Sequence of protein 1:
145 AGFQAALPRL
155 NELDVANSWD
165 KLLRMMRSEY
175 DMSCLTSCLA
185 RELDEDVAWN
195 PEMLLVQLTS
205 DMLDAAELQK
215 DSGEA

Sequence of protein 2:
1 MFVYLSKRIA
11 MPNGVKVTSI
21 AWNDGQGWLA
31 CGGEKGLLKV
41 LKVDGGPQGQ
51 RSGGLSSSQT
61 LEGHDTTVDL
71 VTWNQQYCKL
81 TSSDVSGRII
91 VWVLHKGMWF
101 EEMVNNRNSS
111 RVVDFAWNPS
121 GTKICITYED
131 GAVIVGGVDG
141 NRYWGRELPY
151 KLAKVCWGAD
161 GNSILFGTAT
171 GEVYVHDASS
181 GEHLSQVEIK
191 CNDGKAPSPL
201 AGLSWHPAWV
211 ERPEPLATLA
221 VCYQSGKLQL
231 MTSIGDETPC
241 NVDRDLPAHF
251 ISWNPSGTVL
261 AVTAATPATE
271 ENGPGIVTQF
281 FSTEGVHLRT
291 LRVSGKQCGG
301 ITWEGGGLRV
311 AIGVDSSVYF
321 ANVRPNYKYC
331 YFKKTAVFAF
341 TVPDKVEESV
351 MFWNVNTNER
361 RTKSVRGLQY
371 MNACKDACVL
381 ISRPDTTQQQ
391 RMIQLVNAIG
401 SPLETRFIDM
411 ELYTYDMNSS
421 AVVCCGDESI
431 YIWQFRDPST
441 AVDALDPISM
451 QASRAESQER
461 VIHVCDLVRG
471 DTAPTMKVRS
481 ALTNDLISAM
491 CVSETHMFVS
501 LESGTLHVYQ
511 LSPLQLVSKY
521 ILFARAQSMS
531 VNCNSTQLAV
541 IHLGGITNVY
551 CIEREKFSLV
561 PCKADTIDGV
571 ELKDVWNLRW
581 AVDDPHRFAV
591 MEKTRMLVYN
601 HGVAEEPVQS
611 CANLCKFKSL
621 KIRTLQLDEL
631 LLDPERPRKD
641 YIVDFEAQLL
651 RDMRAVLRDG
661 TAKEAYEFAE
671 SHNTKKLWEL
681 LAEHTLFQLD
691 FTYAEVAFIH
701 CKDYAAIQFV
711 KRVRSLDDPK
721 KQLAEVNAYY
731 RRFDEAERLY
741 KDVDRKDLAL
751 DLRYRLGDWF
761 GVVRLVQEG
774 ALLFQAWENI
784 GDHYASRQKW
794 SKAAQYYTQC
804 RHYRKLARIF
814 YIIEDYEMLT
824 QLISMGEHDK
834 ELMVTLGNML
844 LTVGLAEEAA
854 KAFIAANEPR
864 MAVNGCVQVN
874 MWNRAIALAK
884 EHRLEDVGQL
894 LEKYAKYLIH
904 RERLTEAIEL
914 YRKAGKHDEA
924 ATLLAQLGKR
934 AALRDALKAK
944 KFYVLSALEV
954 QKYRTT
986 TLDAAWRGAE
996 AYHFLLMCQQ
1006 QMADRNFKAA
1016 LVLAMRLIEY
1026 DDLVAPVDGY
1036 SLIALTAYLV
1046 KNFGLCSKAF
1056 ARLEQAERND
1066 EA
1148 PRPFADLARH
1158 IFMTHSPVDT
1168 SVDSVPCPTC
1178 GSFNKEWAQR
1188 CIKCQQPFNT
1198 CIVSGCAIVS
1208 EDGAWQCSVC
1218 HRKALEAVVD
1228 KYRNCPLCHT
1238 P

Interface contacts:
Residue Q1005 in protein 2 contacts residue D188 in protein 1 (closest heavy-atom distance 3.8 Å).
Residue S1036 in protein 2 is in contact with residue L179 in protein 1 (closest heavy-atom distance 3.0 Å).
Residue F1012 in protein 2 is in contact with residue L166 in protein 1 (closest heavy-atom distance 4.0 Å).
Residue K944 in protein 2 is in contact with residue L198 in protein 1 (closest heavy-atom distance 4.0 Å).
Residue Q1004 in protein 2 interacts with residue C182 in protein 1 (closest heavy-atom distance 3.9 Å).
Residue I1158 in protein 2 is in contact with residue Y174 in protein 1 (closest heavy-atom distance 3.2 Å).
Residue L948 in protein 2 contacts residue L202 in protein 1 (closest heavy-atom distance 3.8 Å).
Residue F1055 in protein 2 contacts residue L179 in protein 1 (closest heavy-atom distance 4.0 Å).
Residue N1231 in protein 2 is in contact with residue A192 in protein 1 (closest heavy-atom distance 3.6 Å).
Residue L951 in protein 2 interacts with residue P195 in protein 1 (closest heavy-atom distance 3.9 Å).
Residue Y1043 in protein 2 contacts residue M170 in protein 1 (closest heavy-atom distance 4.1 Å).
Residue L948 in protein 2 contacts residue L198 in protein 1 (closest heavy-atom distance 3.6 Å).
Residue L940 in protein 2 is in contact with residue E186 in protein 1 (closest heavy-atom distance 3.3 Å).
Residue L1154 in protein 2 is in contact with residue Y174 in protein 1 (closest heavy-atom distance 3.5 Å).
Residue L927 in protein 2 is in contact with residue L199 in protein 1 (closest heavy-atom distance 4.1 Å).
Residue L1154 in protein 2 is in contact with residue M176 in protein 1 (closest heavy-atom distance 3.6 Å).
Residue R915 in protein 2 is in contact with residue L199 in protein 1 (closest heavy-atom distance 3.3 Å).
Residue T908 in protein 2 contacts residue M206 in protein 1 (closest heavy-atom distance 3.8 Å).
Residue H1236 in protein 2 interacts with residue A192 in protein 1 (closest heavy-atom distance 3.4 Å).
Residue M1007 in protein 2 is in contact with residue L166 in protein 1 (closest heavy-atom distance 3.9 Å).
Residue V947 in protein 2 interacts with residue W193 in protein 1 (closest heavy-atom distance 3.5 Å).
Residue R1010 in protein 2 contacts residue K165 in protein 1 (closest heavy-atom distance 3.9 Å).
Residue K943 in protein 2 is in contact with residue W193 in protein 1 (closest heavy-atom distance 3.9 Å).
Residue L1154 in protein 2 is in contact with residue D175 in protein 1 (closest heavy-atom distance 3.2 Å).
Residue P1238 in protein 2 contacts residue A192 in protein 1 (closest heavy-atom distance 3.8 Å).
Residue L1040 in protein 2 is in contact with residue L179 in protein 1 (closest heavy-atom distance 3.9 Å).
Residue L1154 in protein 2 is in contact with residue C178 in protein 1 (closest heavy-atom distance 3.5 Å).
Residue S1036 in protein 2 contacts residue C182 in protein 1 (closest heavy-atom distance 3.5 Å).
Residue T908 in protein 2 contacts residue T203 in protein 1 (closest heavy-atom distance 3.3 Å).
Residue F1151 in protein 2 contacts residue C178 in protein 1 (closest heavy-atom distance 3.5 Å).
Residue K944 in protein 2 interacts with residue W193 in protein 1 (closest heavy-atom distance 3.2 Å).
Residue L1058 in protein 2 is in contact with residue L179 in protein 1 (closest heavy-atom distance 3.7 Å).
Residue K1228 in protein 2 interacts with residue D190 in protein 1 (closest heavy-atom distance 3.6 Å).
Residue K943 in protein 2 interacts with residue D188 in protein 1 (closest heavy-atom distance 4.0 Å).
Residue H1157 in protein 2 interacts with residue Y174 in protein 1 (closest heavy-atom distance 3.9 Å).
Residue R1230 in protein 2 is in contact with residue D190 in protein 1 (closest heavy-atom distance 2.5 Å).
Residue Y1043 in protein 2 interacts with residue M176 in protein 1 (closest heavy-atom distance 3.5 Å).
Residue L1154 in protein 2 interacts with residue L179 in protein 1 (closest heavy-atom distance 3.7 Å).
Residue L1001 in protein 2 is in contact with residue E186 in protein 1 (closest heavy-atom distance 3.9 Å).
Residue Q1004 in protein 2 contacts residue L183 in protein 1 (closest heavy-atom distance 3.4 Å).
Residue H1236 in protein 2 is in contact with residue W193 in protein 1 (closest heavy-atom distance 2.8 Å).
Residue R1010 in protein 2 contacts residue M169 in protein 1 (closest heavy-atom distance 3.3 Å).
Residue L907 in protein 2 is in contact with residue M206 in protein 1 (closest heavy-atom distance 3.6 Å).
Residue H1236 in protein 2 interacts with residue D188 in protein 1 (closest heavy-atom distance 3.4 Å).
Residue H1236 in protein 2 is in contact with residue E189 in protein 1 (closest heavy-atom distance 3.3 Å).
Residue T908 in protein 2 interacts with residue L199 in protein 1 (closest heavy-atom distance 3.7 Å).
Residue L1001 in protein 2 interacts with residue D188 in protein 1 (closest heavy-atom distance 3.7 Å).
Residue N1231 in protein 2 interacts with residue V191 in protein 1 (closest heavy-atom distance 3.0 Å).
Residue L1040 in protein 2 interacts with residue M170 in protein 1 (closest heavy-atom distance 3.6 Å).
Residue L1044 in protein 2 interacts with residue M170 in protein 1 (closest heavy-atom distance 3.8 Å).
Residue D938 in protein 2 interacts with residue E186 in protein 1 (closest heavy-atom distance 2.8 Å).
Residue F945 in protein 2 contacts residue L202 in protein 1 (closest heavy-atom distance 3.6 Å).
Residue N1231 in protein 2 is in contact with residue D190 in protein 1 (closest heavy-atom distance 2.8 Å).
Residue H1236 in protein 2 interacts with residue V191 in protein 1 (closest heavy-atom distance 2.3 Å).
Residue R915 in protein 2 interacts with residue E196 in protein 1 (closest heavy-atom distance 2.9 Å).
Residue Q1004 in protein 2 contacts residue W163 in protein 1 (closest heavy-atom distance 3.2 Å).
Residue D1033 in protein 2 contacts residue C182 in protein 1 (closest heavy-atom distance 3.1 Å).
Residue P1150 in protein 2 is in contact with residue C178 in protein 1 (closest heavy-atom distance 3.6 Å).
Residue L948 in protein 2 contacts residue L199 in protein 1 (closest heavy-atom distance 4.1 Å).
Residue Q1004 in protein 2 is in contact with residue A184 in protein 1 (closest heavy-atom distance 2.8 Å).

The following describes two proteins that form a bound complex.